Sequence of chain A:
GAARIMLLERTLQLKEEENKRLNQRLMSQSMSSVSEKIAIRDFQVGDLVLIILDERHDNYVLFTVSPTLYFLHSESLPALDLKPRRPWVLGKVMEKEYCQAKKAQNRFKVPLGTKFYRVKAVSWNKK

Sequence of chain B:
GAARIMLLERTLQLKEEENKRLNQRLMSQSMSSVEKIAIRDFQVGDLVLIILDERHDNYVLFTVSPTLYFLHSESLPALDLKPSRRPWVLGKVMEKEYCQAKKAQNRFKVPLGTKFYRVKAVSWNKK

These two protein chains interact to form a complex.

Interface contacts:
Residue E40 in chain A contacts residue R45 in chain B (closest heavy-atom distance 3.4 Å).
Residue L8 in chain A contacts residue L12 in chain B (closest heavy-atom distance 4.5 Å).
Residue L26 in chain A is in contact with residue Q29 in chain B (closest heavy-atom distance 4.2 Å).
Residue I5 in chain A is in contact with residue I5 in chain B (closest heavy-atom distance 3.7 Å).
Residue K15 in chain A interacts with residue E16 in chain B (closest heavy-atom distance 3.2 Å).
Residue N19 in chain A interacts with residue K15 in chain B (closest heavy-atom distance 2.9 Å).
Residue E9 in chain A contacts residue R4 in chain B (closest heavy-atom distance 3.1 Å).
Residue K15 in chain A is in contact with residue K15 in chain B (closest heavy-atom distance 4.4 Å).
Residue E18 in chain A contacts residue N19 in chain B (closest heavy-atom distance 3.9 Å).
Residue E40 in chain A interacts with residue I42 in chain B (closest heavy-atom distance 4.1 Å).
Residue E16 in chain A interacts with residue K15 in chain B (closest heavy-atom distance 4.0 Å).
Residue I44 in chain A interacts with residue I42 in chain B (closest heavy-atom distance 4.2 Å).
Residue N19 in chain A is in contact with residue E18 in chain B (closest heavy-atom distance 3.5 Å).
Residue F67 in chain A interacts with residue L54 in chain B (closest heavy-atom distance 3.5 Å).
Residue L12 in chain A contacts residue K15 in chain B (closest heavy-atom distance 4.0 Å).
Residue R45 in chain A contacts residue E40 in chain B (closest heavy-atom distance 4.2 Å).
Residue N19 in chain A interacts with residue N19 in chain B (closest heavy-atom distance 3.1 Å).
Residue L8 in chain A contacts residue I5 in chain B (closest heavy-atom distance 3.8 Å).
Residue L22 in chain A interacts with residue L26 in chain B (closest heavy-atom distance 4.2 Å).
Residue N23 in chain A interacts with residue L22 in chain B (closest heavy-atom distance 4.2 Å).
Residue I5 in chain A interacts with residue R4 in chain B (closest heavy-atom distance 3.9 Å).
Residue I42 in chain A contacts residue I42 in chain B (closest heavy-atom distance 2.9 Å).
Residue R4 in chain A is in contact with residue I5 in chain B (closest heavy-atom distance 4.2 Å).
Residue Q29 in chain A interacts with residue L26 in chain B (closest heavy-atom distance 3.7 Å).
Residue L8 in chain A interacts with residue L8 in chain B (closest heavy-atom distance 3.6 Å).
Residue I42 in chain A contacts residue I44 in chain B (closest heavy-atom distance 3.6 Å).
Residue F67 in chain A is in contact with residue W100 in chain B (closest heavy-atom distance 3.8 Å).
Residue R4 in chain A is in contact with residue E9 in chain B (closest heavy-atom distance 3.8 Å).
Residue L12 in chain A interacts with residue L8 in chain B (closest heavy-atom distance 3.7 Å).
Residue L12 in chain A contacts residue T11 in chain B (closest heavy-atom distance 3.2 Å).
Residue K15 in chain A is in contact with residue L12 in chain B (closest heavy-atom distance 4.5 Å).
Residue A43 in chain A interacts with residue K41 in chain B (closest heavy-atom distance 3.9 Å).
Residue D51 in chain A is in contact with residue K41 in chain B (closest heavy-atom distance 3.6 Å).
Residue L8 in chain A interacts with residue E9 in chain B (closest heavy-atom distance 3.7 Å).
Residue I5 in chain A is in contact with residue G1 in chain B (closest heavy-atom distance 4.4 Å).
Residue Q29 in chain A interacts with residue S30 in chain B (closest heavy-atom distance 3.5 Å).
Residue I5 in chain A contacts residue L8 in chain B (closest heavy-atom distance 3.6 Å).
Residue L54 in chain A interacts with residue F67 in chain B (closest heavy-atom distance 3.8 Å).
Residue G1 in chain A contacts residue I5 in chain B (closest heavy-atom distance 4.6 Å).
Residue Q29 in chain A is in contact with residue Q29 in chain B (closest heavy-atom distance 2.9 Å).
Residue L22 in chain A interacts with residue N23 in chain B (closest heavy-atom distance 4.1 Å).
Residue L102 in chain A interacts with residue V69 in chain B (closest heavy-atom distance 4.5 Å).
Residue R25 in chain A interacts with residue L26 in chain B (closest heavy-atom distance 3.8 Å).
Residue K41 in chain A contacts residue K41 in chain B (closest heavy-atom distance 3.5 Å).
Residue K138 in chain A contacts residue R45 in chain B (closest heavy-atom distance 3.5 Å).
Residue W100 in chain A is in contact with residue V69 in chain B (closest heavy-atom distance 3.6 Å).
Residue E9 in chain A interacts with residue L8 in chain B (closest heavy-atom distance 4.1 Å).
Residue N19 in chain A is in contact with residue L22 in chain B (closest heavy-atom distance 3.8 Å).
Residue I42 in chain A interacts with residue K41 in chain B (closest heavy-atom distance 3.4 Å).
Residue V69 in chain A interacts with residue W100 in chain B (closest heavy-atom distance 3.9 Å).
Residue L22 in chain A interacts with residue N19 in chain B (closest heavy-atom distance 3.2 Å).
Residue K41 in chain A contacts residue A43 in chain B (closest heavy-atom distance 3.8 Å).
Residue T11 in chain A interacts with residue L12 in chain B (closest heavy-atom distance 3.4 Å).
Residue W100 in chain A interacts with residue F67 in chain B (closest heavy-atom distance 3.9 Å).
Residue L26 in chain A contacts residue L26 in chain B (closest heavy-atom distance 4.3 Å).
Residue L26 in chain A is in contact with residue R25 in chain B (closest heavy-atom distance 3.9 Å).
Residue E40 in chain A contacts residue A43 in chain B (closest heavy-atom distance 4.1 Å).
Residue K41 in chain A contacts residue I42 in chain B (closest heavy-atom distance 3.1 Å).
Residue E40 in chain A is in contact with residue I44 in chain B (closest heavy-atom distance 4.0 Å).
Residue L12 in chain A contacts residue L12 in chain B (closest heavy-atom distance 4.3 Å).